Sequence of the second protein:
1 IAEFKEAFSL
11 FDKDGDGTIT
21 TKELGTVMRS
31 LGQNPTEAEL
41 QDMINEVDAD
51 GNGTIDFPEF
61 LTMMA

Sequence of the first protein:
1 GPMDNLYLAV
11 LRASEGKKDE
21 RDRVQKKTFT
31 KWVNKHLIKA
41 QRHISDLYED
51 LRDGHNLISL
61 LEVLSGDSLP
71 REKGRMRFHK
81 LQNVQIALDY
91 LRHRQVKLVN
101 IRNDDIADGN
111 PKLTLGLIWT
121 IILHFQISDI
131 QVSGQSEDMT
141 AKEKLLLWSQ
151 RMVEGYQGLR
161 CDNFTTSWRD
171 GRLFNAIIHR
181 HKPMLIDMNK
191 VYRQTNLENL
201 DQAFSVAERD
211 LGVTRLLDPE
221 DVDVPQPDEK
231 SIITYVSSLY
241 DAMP

Residue-level contacts at the interface:
Residue L6 in the first protein interacts with residue L24 in the second protein (closest heavy-atom distance 3.6 Å).
Residue A13 in the first protein contacts residue L10 in the second protein (closest heavy-atom distance 3.8 Å).
Residue K17 in the first protein is in contact with residue L10 in the second protein (closest heavy-atom distance 4.2 Å).
Residue V10 in the first protein is in contact with residue A7 in the second protein (closest heavy-atom distance 4.4 Å).
Residue V10 in the first protein interacts with residue M64 in the second protein (closest heavy-atom distance 3.8 Å).
Residue A13 in the first protein interacts with residue L31 in the second protein (closest heavy-atom distance 3.8 Å).
Residue R12 in the first protein is in contact with residue L31 in the second protein (closest heavy-atom distance 3.8 Å).
Residue P2 in the first protein interacts with residue E46 in the second protein (closest heavy-atom distance 3.3 Å).
Residue N5 in the first protein contacts residue E46 in the second protein (closest heavy-atom distance 4.5 Å).
Residue S14 in the first protein contacts residue L10 in the second protein (closest heavy-atom distance 4.1 Å).
Residue L6 in the first protein interacts with residue M43 in the second protein (closest heavy-atom distance 3.7 Å).
Residue R12 in the first protein contacts residue Q33 in the second protein (closest heavy-atom distance 3.2 Å).
Residue R21 in the first protein contacts residue E6 in the second protein (closest heavy-atom distance 2.7 Å).
Residue V10 in the first protein contacts residue F11 in the second protein (closest heavy-atom distance 3.7 Å).
Residue D4 in the first protein interacts with residue E46 in the second protein (closest heavy-atom distance 2.9 Å).
Residue L6 in the first protein contacts residue M63 in the second protein (closest heavy-atom distance 3.5 Å).
Residue K18 in the first protein contacts residue E6 in the second protein (closest heavy-atom distance 4.6 Å).
Residue M3 in the first protein is in contact with residue E46 in the second protein (closest heavy-atom distance 2.9 Å).
Residue Y7 in the first protein contacts residue M64 in the second protein (closest heavy-atom distance 3.7 Å).
Residue G1 in the first protein is in contact with residue E46 in the second protein (closest heavy-atom distance 4.8 Å).
Residue L6 in the first protein is in contact with residue F11 in the second protein (closest heavy-atom distance 4.9 Å).
Residue A9 in the first protein is in contact with residue M28 in the second protein (closest heavy-atom distance 4.2 Å).
Residue A9 in the first protein interacts with residue L24 in the second protein (closest heavy-atom distance 4.3 Å).
Residue A13 in the first protein interacts with residue F11 in the second protein (closest heavy-atom distance 3.9 Å).
Residue V10 in the first protein contacts residue M63 in the second protein (closest heavy-atom distance 3.9 Å).
Residue L6 in the first protein contacts residue V47 in the second protein (closest heavy-atom distance 3.6 Å).
Residue S14 in the first protein contacts residue A7 in the second protein (closest heavy-atom distance 4.1 Å).
Residue A13 in the first protein is in contact with residue V27 in the second protein (closest heavy-atom distance 4.0 Å).
Residue A9 in the first protein contacts residue F11 in the second protein (closest heavy-atom distance 3.8 Å).
Residue L11 in the first protein interacts with residue M64 in the second protein (closest heavy-atom distance 4.5 Å).
Residue L6 in the first protein contacts residue I44 in the second protein (closest heavy-atom distance 4.4 Å).
Residue A9 in the first protein is in contact with residue L31 in the second protein (closest heavy-atom distance 4.8 Å).
Residue N5 in the first protein interacts with residue M43 in the second protein (closest heavy-atom distance 3.4 Å).
Residue A9 in the first protein is in contact with residue M43 in the second protein (closest heavy-atom distance 4.0 Å).
Residue K18 in the first protein contacts residue E3 in the second protein (closest heavy-atom distance 2.9 Å).
Residue K17 in the first protein is in contact with residue E6 in the second protein (closest heavy-atom distance 3.5 Å).
Residue Y7 in the first protein is in contact with residue M63 in the second protein (closest heavy-atom distance 3.6 Å).
Residue V10 in the first protein interacts with residue F60 in the second protein (closest heavy-atom distance 3.7 Å).
Residue L6 in the first protein contacts residue I55 in the second protein (closest heavy-atom distance 4.1 Å).

These two protein chains interact to form a complex.